Sequence of the second protein:
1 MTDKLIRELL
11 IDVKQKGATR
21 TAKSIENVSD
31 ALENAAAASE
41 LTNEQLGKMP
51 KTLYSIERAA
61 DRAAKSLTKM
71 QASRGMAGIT

Interface contacts:
Residue M49 in the second protein interacts with residue M49 in the first protein (closest heavy-atom distance 3.8 Å).
Residue R74 in the second protein interacts with residue G78 in the first protein (closest heavy-atom distance 3.4 Å).
Residue K23 in the second protein interacts with residue K16 in the first protein (closest heavy-atom distance 3.8 Å).
Residue R62 in the second protein contacts residue A60 in the first protein (closest heavy-atom distance 4.1 Å).
Residue K4 in the second protein interacts with residue L5 in the first protein (closest heavy-atom distance 3.5 Å).
Residue R62 in the second protein is in contact with residue L67 in the first protein (closest heavy-atom distance 4.5 Å).
Residue A22 in the second protein contacts residue Q15 in the first protein (closest heavy-atom distance 3.8 Å).
Residue R74 in the second protein contacts residue G75 in the first protein (closest heavy-atom distance 0.6 Å).
Residue L5 in the second protein interacts with residue E8 in the first protein (closest heavy-atom distance 3.8 Å).
Residue K4 in the second protein interacts with residue T2 in the first protein (closest heavy-atom distance 1.3 Å).
Residue R74 in the second protein is in contact with residue I79 in the first protein (closest heavy-atom distance 3.8 Å).
Residue L5 in the second protein is in contact with residue L5 in the first protein (closest heavy-atom distance 0.9 Å).
Residue M49 in the second protein is in contact with residue E57 in the first protein (closest heavy-atom distance 4.5 Å).
Residue K23 in the second protein interacts with residue Q15 in the first protein (closest heavy-atom distance 1.6 Å).
Residue K4 in the second protein interacts with residue D3 in the first protein (closest heavy-atom distance 3.4 Å).
Residue K69 in the second protein contacts residue Q71 in the first protein (closest heavy-atom distance 3.2 Å).
Residue K23 in the second protein is in contact with residue G17 in the first protein (closest heavy-atom distance 3.7 Å).
Residue S66 in the second protein interacts with residue L67 in the first protein (closest heavy-atom distance 4.5 Å).
Residue K48 in the second protein is in contact with residue Y54 in the first protein (closest heavy-atom distance 3.5 Å).
Residue A63 in the second protein interacts with residue L67 in the first protein (closest heavy-atom distance 3.2 Å).
Residue K4 in the second protein is in contact with residue M1 in the first protein (closest heavy-atom distance 3.5 Å).
Residue M70 in the second protein contacts residue L67 in the first protein (closest heavy-atom distance 4.5 Å).
Residue K23 in the second protein is in contact with residue D12 in the first protein (closest heavy-atom distance 4.0 Å).
Residue E8 in the second protein contacts residue I6 in the first protein (closest heavy-atom distance 4.3 Å).
Residue I6 in the second protein is in contact with residue L5 in the first protein (closest heavy-atom distance 4.2 Å).
Residue R62 in the second protein is in contact with residue A64 in the first protein (closest heavy-atom distance 1.7 Å).
Residue E8 in the second protein is in contact with residue L9 in the first protein (closest heavy-atom distance 1.8 Å).
Residue M49 in the second protein contacts residue K51 in the first protein (closest heavy-atom distance 3.5 Å).
Residue K23 in the second protein is in contact with residue A18 in the first protein (closest heavy-atom distance 1.6 Å).
Residue M49 in the second protein contacts residue L53 in the first protein (closest heavy-atom distance 1.5 Å).
Residue R74 in the second protein contacts residue A72 in the first protein (closest heavy-atom distance 4.3 Å).
Residue K23 in the second protein interacts with residue T19 in the first protein (closest heavy-atom distance 4.3 Å).
Residue T52 in the second protein contacts residue L53 in the first protein (closest heavy-atom distance 3.0 Å).
Residue R74 in the second protein is in contact with residue R74 in the first protein (closest heavy-atom distance 1.1 Å).
Residue M1 in the second protein contacts residue T2 in the first protein (closest heavy-atom distance 4.2 Å).
Residue M1 in the second protein is in contact with residue M1 in the first protein (closest heavy-atom distance 2.8 Å).
Residue K4 in the second protein is in contact with residue I6 in the first protein (closest heavy-atom distance 4.3 Å).
Residue M49 in the second protein is in contact with residue P50 in the first protein (closest heavy-atom distance 1.6 Å).
Residue R74 in the second protein interacts with residue M76 in the first protein (closest heavy-atom distance 1.6 Å).
Residue L67 in the second protein is in contact with residue Q71 in the first protein (closest heavy-atom distance 4.3 Å).
Residue R74 in the second protein contacts residue A77 in the first protein (closest heavy-atom distance 3.0 Å).
Residue E8 in the second protein interacts with residue E8 in the first protein (closest heavy-atom distance 4.5 Å).
Residue R74 in the second protein interacts with residue Q71 in the first protein (closest heavy-atom distance 4.2 Å).
Residue I56 in the second protein interacts with residue E57 in the first protein (closest heavy-atom distance 4.5 Å).
Residue I56 in the second protein is in contact with residue L53 in the first protein (closest heavy-atom distance 4.2 Å).
Residue K48 in the second protein contacts residue P50 in the first protein (closest heavy-atom distance 3.7 Å).
Residue A35 in the second protein contacts residue L32 in the first protein (closest heavy-atom distance 2.1 Å).
Residue M70 in the second protein contacts residue Q71 in the first protein (closest heavy-atom distance 0.5 Å).
Residue E26 in the second protein contacts residue Q15 in the first protein (closest heavy-atom distance 4.6 Å).
Residue S66 in the second protein interacts with residue Q71 in the first protein (closest heavy-atom distance 3.0 Å).
Residue I56 in the second protein contacts residue I56 in the first protein (closest heavy-atom distance 4.4 Å).
Residue L9 in the second protein interacts with residue L9 in the first protein (closest heavy-atom distance 4.4 Å).
Residue N27 in the second protein is in contact with residue S24 in the first protein (closest heavy-atom distance 4.0 Å).
Residue S73 in the second protein interacts with residue Q71 in the first protein (closest heavy-atom distance 4.5 Å).
Residue R74 in the second protein contacts residue S73 in the first protein (closest heavy-atom distance 4.1 Å).
Residue R62 in the second protein contacts residue A63 in the first protein (closest heavy-atom distance 4.3 Å).
Residue E8 in the second protein interacts with residue L5 in the first protein (closest heavy-atom distance 3.1 Å).
Residue M49 in the second protein is in contact with residue Y54 in the first protein (closest heavy-atom distance 3.2 Å).
Residue I56 in the second protein is in contact with residue A60 in the first protein (closest heavy-atom distance 4.0 Å).
Residue P50 in the second protein interacts with residue L53 in the first protein (closest heavy-atom distance 4.5 Å).

Sequence of the first protein:
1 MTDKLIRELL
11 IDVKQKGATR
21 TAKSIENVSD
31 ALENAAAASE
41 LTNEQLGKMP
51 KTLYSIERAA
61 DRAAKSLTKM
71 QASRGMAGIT

The following describes two proteins that form a bound complex.